This data describes a binding interaction between two proteins.

Sequence of the second protein:
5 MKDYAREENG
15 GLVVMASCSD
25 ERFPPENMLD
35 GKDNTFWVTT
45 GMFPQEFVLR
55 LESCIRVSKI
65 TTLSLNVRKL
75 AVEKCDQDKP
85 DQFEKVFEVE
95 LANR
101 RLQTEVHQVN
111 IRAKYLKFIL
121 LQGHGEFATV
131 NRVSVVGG

Sequence of the first protein:
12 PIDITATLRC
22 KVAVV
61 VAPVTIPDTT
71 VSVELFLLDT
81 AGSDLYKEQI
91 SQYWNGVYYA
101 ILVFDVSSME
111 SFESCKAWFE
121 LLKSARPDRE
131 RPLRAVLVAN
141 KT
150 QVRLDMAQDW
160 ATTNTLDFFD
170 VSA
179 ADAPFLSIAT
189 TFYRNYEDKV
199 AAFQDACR

Contacts between the two chains:
Residue Y194 in the first protein interacts with residue F127 in the second protein (closest heavy-atom distance 3.8 Å).
Residue C21 in the first protein contacts residue M46 in the second protein (closest heavy-atom distance 4.0 Å).
Residue F190 in the first protein is in contact with residue F127 in the second protein (closest heavy-atom distance 3.6 Å).
Residue V198 in the first protein interacts with residue V42 in the second protein (closest heavy-atom distance 4.3 Å).
Residue F201 in the first protein contacts residue V42 in the second protein (closest heavy-atom distance 4.1 Å).
Residue R20 in the first protein contacts residue G45 in the second protein (closest heavy-atom distance 3.4 Å).
Residue F190 in the first protein is in contact with residue T44 in the second protein (closest heavy-atom distance 4.0 Å).
Residue Y194 in the first protein contacts residue F27 in the second protein (closest heavy-atom distance 4.1 Å).
Residue R20 in the first protein contacts residue S21 in the second protein (closest heavy-atom distance 3.2 Å).
Residue F190 in the first protein contacts residue E126 in the second protein (closest heavy-atom distance 3.0 Å).
Residue F201 in the first protein interacts with residue A128 in the second protein (closest heavy-atom distance 4.2 Å).
Residue N193 in the first protein is in contact with residue F127 in the second protein (closest heavy-atom distance 4.2 Å).
Residue T16 in the first protein is in contact with residue S23 in the second protein (closest heavy-atom distance 4.0 Å).
Residue A17 in the first protein interacts with residue D24 in the second protein (closest heavy-atom distance 3.2 Å).
Residue I15 in the first protein is in contact with residue E25 in the second protein (closest heavy-atom distance 3.7 Å).
Residue Y194 in the first protein interacts with residue V42 in the second protein (closest heavy-atom distance 3.2 Å).
Residue Y194 in the first protein interacts with residue R26 in the second protein (closest heavy-atom distance 3.6 Å).
Residue T16 in the first protein interacts with residue E25 in the second protein (closest heavy-atom distance 2.6 Å).
Residue F201 in the first protein interacts with residue T129 in the second protein (closest heavy-atom distance 3.2 Å).
Residue F76 in the first protein is in contact with residue M46 in the second protein (closest heavy-atom distance 3.5 Å).
Residue A204 in the first protein is in contact with residue L102 in the second protein (closest heavy-atom distance 4.3 Å).
Residue K22 in the first protein interacts with residue M46 in the second protein (closest heavy-atom distance 3.3 Å).
Residue T16 in the first protein interacts with residue D24 in the second protein (closest heavy-atom distance 3.5 Å).
Residue T18 in the first protein is in contact with residue S23 in the second protein (closest heavy-atom distance 3.5 Å).
Residue D128 in the first protein interacts with residue H124 in the second protein (closest heavy-atom distance 4.2 Å).
Residue Y99 in the first protein interacts with residue E126 in the second protein (closest heavy-atom distance 2.6 Å).
Residue K197 in the first protein interacts with residue F127 in the second protein (closest heavy-atom distance 3.8 Å).
Residue F201 in the first protein interacts with residue F127 in the second protein (closest heavy-atom distance 3.6 Å).
Residue V198 in the first protein is in contact with residue F40 in the second protein (closest heavy-atom distance 4.0 Å).
Residue C205 in the first protein is in contact with residue F40 in the second protein (closest heavy-atom distance 4.0 Å).
Residue A17 in the first protein contacts residue E25 in the second protein (closest heavy-atom distance 4.3 Å).
Residue R20 in the first protein contacts residue C22 in the second protein (closest heavy-atom distance 3.5 Å).
Residue A17 in the first protein contacts residue S23 in the second protein (closest heavy-atom distance 3.3 Å).
Residue A204 in the first protein contacts residue L69 in the second protein (closest heavy-atom distance 4.5 Å).
Residue Y194 in the first protein contacts residue T44 in the second protein (closest heavy-atom distance 3.8 Å).
Residue V198 in the first protein contacts residue F27 in the second protein (closest heavy-atom distance 3.6 Å).
Residue C205 in the first protein contacts residue D37 in the second protein (closest heavy-atom distance 4.0 Å).
Residue F201 in the first protein interacts with residue L69 in the second protein (closest heavy-atom distance 3.9 Å).
Residue R20 in the first protein contacts residue T44 in the second protein (closest heavy-atom distance 3.0 Å).
Residue F201 in the first protein contacts residue F40 in the second protein (closest heavy-atom distance 3.7 Å).
Residue E195 in the first protein contacts residue R26 in the second protein (closest heavy-atom distance 2.7 Å).
Residue R131 in the first protein is in contact with residue E126 in the second protein (closest heavy-atom distance 2.8 Å).
Residue Y93 in the first protein interacts with residue Q122 in the second protein (closest heavy-atom distance 3.8 Å).
Residue T18 in the first protein contacts residue T44 in the second protein (closest heavy-atom distance 2.8 Å).
Residue R20 in the first protein interacts with residue M46 in the second protein (closest heavy-atom distance 3.8 Å).
Residue R206 in the first protein contacts residue N38 in the second protein (closest heavy-atom distance 4.5 Å).
Residue F190 in the first protein is in contact with residue G45 in the second protein (closest heavy-atom distance 4.4 Å).
Residue R131 in the first protein interacts with residue G125 in the second protein (closest heavy-atom distance 3.8 Å).
Residue Y93 in the first protein interacts with residue K73 in the second protein (closest heavy-atom distance 3.3 Å).
Residue F201 in the first protein contacts residue N70 in the second protein (closest heavy-atom distance 4.2 Å).
Residue Y194 in the first protein contacts residue T43 in the second protein (closest heavy-atom distance 4.0 Å).
Residue Y194 in the first protein is in contact with residue D24 in the second protein (closest heavy-atom distance 3.0 Å).
Residue C205 in the first protein is in contact with residue N38 in the second protein (closest heavy-atom distance 3.0 Å).
Residue Q202 in the first protein contacts residue F27 in the second protein (closest heavy-atom distance 3.4 Å).
Residue Y93 in the first protein is in contact with residue L121 in the second protein (closest heavy-atom distance 3.7 Å).
Residue R20 in the first protein is in contact with residue Q49 in the second protein (closest heavy-atom distance 4.2 Å).
Residue Y93 in the first protein contacts residue E92 in the second protein (closest heavy-atom distance 2.9 Å).
Residue Q202 in the first protein contacts residue F40 in the second protein (closest heavy-atom distance 3.6 Å).
Residue C205 in the first protein contacts residue N131 in the second protein (closest heavy-atom distance 3.7 Å).
Residue L19 in the first protein contacts residue T44 in the second protein (closest heavy-atom distance 3.4 Å).